Sequence of protein 2:
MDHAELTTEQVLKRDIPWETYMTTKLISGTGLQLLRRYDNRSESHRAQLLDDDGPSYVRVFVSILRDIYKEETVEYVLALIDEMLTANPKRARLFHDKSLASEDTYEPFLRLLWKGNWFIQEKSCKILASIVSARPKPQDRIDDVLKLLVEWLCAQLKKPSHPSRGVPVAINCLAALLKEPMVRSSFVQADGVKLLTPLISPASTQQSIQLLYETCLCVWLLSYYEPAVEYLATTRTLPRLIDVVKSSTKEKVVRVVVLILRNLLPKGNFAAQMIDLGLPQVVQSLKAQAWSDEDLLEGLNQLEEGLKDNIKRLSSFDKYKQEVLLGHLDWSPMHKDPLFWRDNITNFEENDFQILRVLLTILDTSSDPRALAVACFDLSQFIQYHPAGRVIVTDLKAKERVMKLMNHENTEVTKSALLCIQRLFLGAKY

Contacts between the two chains:
Residue H576 in protein 1 contacts residue E416 in protein 2 (closest heavy-atom distance 3.1 Å).
Residue K575 in protein 1 contacts residue E416 in protein 2 (closest heavy-atom distance 4.9 Å).
Residue H576 in protein 1 interacts with residue D411 in protein 2 (closest heavy-atom distance 3.2 Å).
Residue H576 in protein 1 is in contact with residue K413 in protein 2 (closest heavy-atom distance 3.8 Å).
Residue D580 in protein 1 contacts residue E416 in protein 2 (closest heavy-atom distance 3.9 Å).
Residue D580 in protein 1 interacts with residue M419 in protein 2 (closest heavy-atom distance 4.3 Å).
Residue H576 in protein 1 contacts residue L412 in protein 2 (closest heavy-atom distance 3.2 Å).
Residue Y583 in protein 1 interacts with residue K420 in protein 2 (closest heavy-atom distance 3.5 Å).
Residue H576 in protein 1 is in contact with residue K415 in protein 2 (closest heavy-atom distance 4.0 Å).
Residue G579 in protein 1 interacts with residue K420 in protein 2 (closest heavy-atom distance 4.6 Å).
Residue G579 in protein 1 contacts residue E416 in protein 2 (closest heavy-atom distance 3.9 Å).
Residue D580 in protein 1 interacts with residue K420 in protein 2 (closest heavy-atom distance 3.9 Å).
Residue H576 in protein 1 is in contact with residue T410 in protein 2 (closest heavy-atom distance 3.2 Å).

These two protein chains interact to form a complex.

Sequence of protein 1:
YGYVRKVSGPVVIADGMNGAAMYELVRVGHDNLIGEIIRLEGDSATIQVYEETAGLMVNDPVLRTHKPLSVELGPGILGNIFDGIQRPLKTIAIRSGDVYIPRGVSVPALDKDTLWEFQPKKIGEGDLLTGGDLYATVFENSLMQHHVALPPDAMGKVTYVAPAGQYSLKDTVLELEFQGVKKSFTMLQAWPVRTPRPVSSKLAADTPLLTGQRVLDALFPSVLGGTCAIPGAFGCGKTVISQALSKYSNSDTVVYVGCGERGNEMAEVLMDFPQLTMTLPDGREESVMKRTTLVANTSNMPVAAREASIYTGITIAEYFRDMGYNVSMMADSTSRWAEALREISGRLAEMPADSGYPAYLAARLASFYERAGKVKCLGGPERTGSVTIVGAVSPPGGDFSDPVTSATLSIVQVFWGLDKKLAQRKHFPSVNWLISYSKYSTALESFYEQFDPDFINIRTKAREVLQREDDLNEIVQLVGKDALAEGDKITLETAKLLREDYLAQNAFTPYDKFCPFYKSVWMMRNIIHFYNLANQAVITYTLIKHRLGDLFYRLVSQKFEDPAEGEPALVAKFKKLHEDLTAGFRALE